The following describes two proteins that form a bound complex.

Sequence of the first protein:
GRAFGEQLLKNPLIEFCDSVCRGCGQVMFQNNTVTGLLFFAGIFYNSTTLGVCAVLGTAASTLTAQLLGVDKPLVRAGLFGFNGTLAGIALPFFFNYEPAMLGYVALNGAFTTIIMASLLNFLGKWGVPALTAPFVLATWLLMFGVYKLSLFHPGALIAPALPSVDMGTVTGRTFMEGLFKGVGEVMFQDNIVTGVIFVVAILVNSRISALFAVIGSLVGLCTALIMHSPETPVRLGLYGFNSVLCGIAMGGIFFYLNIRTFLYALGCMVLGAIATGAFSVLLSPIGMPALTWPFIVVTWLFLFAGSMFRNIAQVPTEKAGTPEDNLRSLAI

Interface contacts:
Residue L152 in the second protein interacts with residue I231 in the first protein (closest heavy-atom distance 3.7 Å).
Residue P290 in the second protein contacts residue P164 in the first protein (closest heavy-atom distance 3.3 Å).
Residue G70 in the second protein is in contact with residue M313 in the first protein (closest heavy-atom distance 3.6 Å).
Residue N122 in the second protein interacts with residue W127 in the first protein (closest heavy-atom distance 3.1 Å).
Residue S119 in the second protein contacts residue F309 in the first protein (closest heavy-atom distance 3.8 Å).
Residue I115 in the second protein interacts with residue F307 in the first protein (closest heavy-atom distance 3.8 Å).
Residue F123 in the second protein is in contact with residue F309 in the first protein (closest heavy-atom distance 3.8 Å).
Residue F145 in the second protein contacts residue A283 in the first protein (closest heavy-atom distance 3.7 Å).
Residue L68 in the second protein is in contact with residue N316 in the first protein (closest heavy-atom distance 2.8 Å).
Residue I291 in the second protein is in contact with residue V286 in the first protein (closest heavy-atom distance 3.5 Å).
Residue P290 in the second protein is in contact with residue L163 in the first protein (closest heavy-atom distance 3.4 Å).
Residue G70 in the second protein contacts residue R315 in the first protein (closest heavy-atom distance 3.1 Å).
Residue G146 in the second protein contacts residue A283 in the first protein (closest heavy-atom distance 3.6 Å).
Residue S119 in the second protein contacts residue A310 in the first protein (closest heavy-atom distance 3.6 Å).
Residue G70 in the second protein contacts residue N316 in the first protein (closest heavy-atom distance 3.4 Å).
Residue L163 in the second protein interacts with residue L163 in the first protein (closest heavy-atom distance 3.8 Å).
Residue Y148 in the second protein is in contact with residue S165 in the first protein (closest heavy-atom distance 3.6 Å).
Residue P161 in the second protein is in contact with residue P164 in the first protein (closest heavy-atom distance 3.5 Å).
Residue L143 in the second protein is in contact with residue I279 in the first protein (closest heavy-atom distance 3.8 Å).
Residue I115 in the second protein interacts with residue A310 in the first protein (closest heavy-atom distance 3.2 Å).
Residue F145 in the second protein contacts residue V286 in the first protein (closest heavy-atom distance 3.2 Å).
Residue G146 in the second protein contacts residue G282 in the first protein (closest heavy-atom distance 3.5 Å).
Residue A118 in the second protein contacts residue A310 in the first protein (closest heavy-atom distance 3.5 Å).
Residue I291 in the second protein contacts residue P290 in the first protein (closest heavy-atom distance 3.8 Å).
Residue I115 in the second protein is in contact with residue F314 in the first protein (closest heavy-atom distance 3.8 Å).
Residue K149 in the second protein is in contact with residue Y244 in the first protein (closest heavy-atom distance 3.8 Å).
Residue L69 in the second protein contacts residue R315 in the first protein (closest heavy-atom distance 3.3 Å).
Residue A118 in the second protein is in contact with residue M313 in the first protein (closest heavy-atom distance 3.3 Å).
Residue L108 in the second protein interacts with residue I279 in the first protein (closest heavy-atom distance 3.8 Å).
Residue L142 in the second protein is in contact with residue F284 in the first protein (closest heavy-atom distance 3.5 Å).
Residue L150 in the second protein is in contact with residue M232 in the first protein (closest heavy-atom distance 3.2 Å).
Residue Y148 in the second protein interacts with residue V166 in the first protein (closest heavy-atom distance 3.8 Å).
Residue K149 in the second protein contacts residue P235 in the first protein (closest heavy-atom distance 3.5 Å).
Residue W127 in the second protein interacts with residue W127 in the first protein (closest heavy-atom distance 3.8 Å).
Residue L69 in the second protein is in contact with residue F314 in the first protein (closest heavy-atom distance 3.2 Å).
Residue L69 in the second protein contacts residue N316 in the first protein (closest heavy-atom distance 3.0 Å).
Residue L142 in the second protein contacts residue A283 in the first protein (closest heavy-atom distance 3.4 Å).
Residue K149 in the second protein contacts residue S234 in the first protein (closest heavy-atom distance 3.6 Å).
Residue K149 in the second protein is in contact with residue S285 in the first protein (closest heavy-atom distance 3.1 Å).
Residue A118 in the second protein is in contact with residue F314 in the first protein (closest heavy-atom distance 3.4 Å).
Residue N122 in the second protein is in contact with residue S312 in the first protein (closest heavy-atom distance 3.3 Å).
Residue L152 in the second protein contacts residue M232 in the first protein (closest heavy-atom distance 3.0 Å).
Residue S151 in the second protein contacts residue M232 in the first protein (closest heavy-atom distance 3.1 Å).
Residue S119 in the second protein is in contact with residue L306 in the first protein (closest heavy-atom distance 2.6 Å).
Residue Y148 in the second protein is in contact with residue P164 in the first protein (closest heavy-atom distance 3.5 Å).
Residue L150 in the second protein is in contact with residue Y244 in the first protein (closest heavy-atom distance 3.6 Å).
Residue S151 in the second protein is in contact with residue H233 in the first protein (closest heavy-atom distance 3.3 Å).
Residue L143 in the second protein interacts with residue L276 in the first protein (closest heavy-atom distance 3.7 Å).
Residue N122 in the second protein interacts with residue F309 in the first protein (closest heavy-atom distance 2.8 Å).
Residue L152 in the second protein contacts residue H233 in the first protein (closest heavy-atom distance 3.6 Å).
Residue L150 in the second protein interacts with residue S234 in the first protein (closest heavy-atom distance 3.6 Å).
Residue L69 in the second protein is in contact with residue I317 in the first protein (closest heavy-atom distance 2.8 Å).
Residue F123 in the second protein is in contact with residue F123 in the first protein (closest heavy-atom distance 3.8 Å).
Residue K126 in the second protein interacts with residue W127 in the first protein (closest heavy-atom distance 3.3 Å).
Residue V71 in the second protein interacts with residue F314 in the first protein (closest heavy-atom distance 3.5 Å).
Residue Y105 in the second protein is in contact with residue M232 in the first protein (closest heavy-atom distance 3.5 Å).
Residue F123 in the second protein contacts residue W127 in the first protein (closest heavy-atom distance 3.5 Å).
Residue F112 in the second protein interacts with residue L276 in the first protein (closest heavy-atom distance 3.6 Å).
Residue D72 in the second protein interacts with residue R315 in the first protein (closest heavy-atom distance 3.0 Å).
Residue L142 in the second protein contacts residue I279 in the first protein (closest heavy-atom distance 3.4 Å).

Sequence of the second protein:
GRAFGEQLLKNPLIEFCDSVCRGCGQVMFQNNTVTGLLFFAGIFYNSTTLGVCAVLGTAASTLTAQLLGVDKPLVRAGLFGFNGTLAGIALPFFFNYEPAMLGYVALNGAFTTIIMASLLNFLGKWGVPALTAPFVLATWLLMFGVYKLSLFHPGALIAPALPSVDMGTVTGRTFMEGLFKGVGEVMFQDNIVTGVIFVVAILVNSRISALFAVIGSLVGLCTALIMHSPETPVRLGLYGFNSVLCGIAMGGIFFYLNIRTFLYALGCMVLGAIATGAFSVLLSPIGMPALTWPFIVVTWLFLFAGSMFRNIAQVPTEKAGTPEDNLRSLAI